The following describes two proteins that form a bound complex.

Sequence of protein 2:
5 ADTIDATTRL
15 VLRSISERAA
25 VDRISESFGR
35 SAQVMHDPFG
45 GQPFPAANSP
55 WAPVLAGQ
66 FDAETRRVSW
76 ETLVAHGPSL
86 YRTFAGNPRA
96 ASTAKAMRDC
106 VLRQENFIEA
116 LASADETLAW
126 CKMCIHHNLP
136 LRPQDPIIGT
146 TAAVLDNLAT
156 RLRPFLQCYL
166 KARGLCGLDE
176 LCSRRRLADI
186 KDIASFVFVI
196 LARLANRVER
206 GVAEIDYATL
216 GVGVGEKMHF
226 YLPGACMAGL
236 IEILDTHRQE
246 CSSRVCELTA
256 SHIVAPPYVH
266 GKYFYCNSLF

Interface contacts:
Residue R72 in protein 1 contacts residue N272 in protein 2 (closest heavy-atom distance 3.1 Å).
Residue Y270 in protein 1 contacts residue R71 in protein 2 (closest heavy-atom distance 3.2 Å).
Residue K267 in protein 1 is in contact with residue S118 in protein 2 (closest heavy-atom distance 3.0 Å).
Residue F269 in protein 1 is in contact with residue E121 in protein 2 (closest heavy-atom distance 3.0 Å).
Residue E121 in protein 1 is in contact with residue K267 in protein 2 (closest heavy-atom distance 2.7 Å).
Residue D240 in protein 1 is in contact with residue R34 in protein 2 (closest heavy-atom distance 2.9 Å).
Residue L182 in protein 1 is in contact with residue D6 in protein 2 (closest heavy-atom distance 2.8 Å).
Residue T155 in protein 1 contacts residue R108 in protein 2 (closest heavy-atom distance 2.8 Å).
Residue H265 in protein 1 contacts residue V58 in protein 2 (closest heavy-atom distance 3.2 Å).
Residue R22 in protein 1 is in contact with residue E237 in protein 2 (closest heavy-atom distance 2.7 Å).
Residue F275 in protein 1 contacts residue R72 in protein 2 (closest heavy-atom distance 3.0 Å).
Residue F32 in protein 1 interacts with residue V259 in protein 2 (closest heavy-atom distance 3.2 Å).
Residue V58 in protein 1 interacts with residue H265 in protein 2 (closest heavy-atom distance 3.2 Å).
Residue Q62 in protein 1 interacts with residue Y263 in protein 2 (closest heavy-atom distance 3.2 Å).
Residue K267 in protein 1 is in contact with residue E121 in protein 2 (closest heavy-atom distance 2.7 Å).
Residue R72 in protein 1 contacts residue Y270 in protein 2 (closest heavy-atom distance 3.3 Å).
Residue G266 in protein 1 interacts with residue R103 in protein 2 (closest heavy-atom distance 2.8 Å).
Residue R243 in protein 1 interacts with residue S35 in protein 2 (closest heavy-atom distance 3.1 Å).
Residue R17 in protein 1 is in contact with residue H224 in protein 2 (closest heavy-atom distance 3.2 Å).
Residue D151 in protein 1 interacts with residue R158 in protein 2 (closest heavy-atom distance 3.3 Å).
Residue S273 in protein 1 contacts residue P228 in protein 2 (closest heavy-atom distance 2.9 Å).
Residue E121 in protein 1 is in contact with residue F269 in protein 2 (closest heavy-atom distance 3.0 Å).
Residue R108 in protein 1 interacts with residue T155 in protein 2 (closest heavy-atom distance 2.8 Å).
Residue R71 in protein 1 contacts residue Y270 in protein 2 (closest heavy-atom distance 3.2 Å).
Residue R156 in protein 1 is in contact with residue Q109 in protein 2 (closest heavy-atom distance 3.3 Å).
Residue D6 in protein 1 contacts residue A183 in protein 2 (closest heavy-atom distance 2.9 Å).
Residue P159 in protein 1 is in contact with residue D104 in protein 2 (closest heavy-atom distance 3.2 Å).
Residue F66 in protein 1 is in contact with residue K267 in protein 2 (closest heavy-atom distance 3.3 Å).
Residue V264 in protein 1 is in contact with residue Q62 in protein 2 (closest heavy-atom distance 3.1 Å).
Residue D9 in protein 1 is in contact with residue K186 in protein 2 (closest heavy-atom distance 2.7 Å).
Residue S35 in protein 1 interacts with residue R243 in protein 2 (closest heavy-atom distance 3.2 Å).
Residue Y270 in protein 1 contacts residue V73 in protein 2 (closest heavy-atom distance 2.9 Å).
Residue E237 in protein 1 interacts with residue R22 in protein 2 (closest heavy-atom distance 2.7 Å).
Residue K186 in protein 1 interacts with residue D9 in protein 2 (closest heavy-atom distance 2.7 Å).
Residue D104 in protein 1 contacts residue P159 in protein 2 (closest heavy-atom distance 3.3 Å).
Residue S118 in protein 1 contacts residue K267 in protein 2 (closest heavy-atom distance 2.9 Å).
Residue H224 in protein 1 interacts with residue R17 in protein 2 (closest heavy-atom distance 2.9 Å).
Residue E121 in protein 1 contacts residue Y268 in protein 2 (closest heavy-atom distance 3.0 Å).
Residue R72 in protein 1 is in contact with residue F275 in protein 2 (closest heavy-atom distance 2.9 Å).
Residue Y268 in protein 1 contacts residue A99 in protein 2 (closest heavy-atom distance 3.3 Å).
Residue Y268 in protein 1 contacts residue E121 in protein 2 (closest heavy-atom distance 3.0 Å).
Residue S256 in protein 1 contacts residue V38 in protein 2 (closest heavy-atom distance 3.3 Å).
Residue Y270 in protein 1 contacts residue R72 in protein 2 (closest heavy-atom distance 3.3 Å).
Residue R34 in protein 1 interacts with residue D240 in protein 2 (closest heavy-atom distance 2.9 Å).
Residue P228 in protein 1 contacts residue S273 in protein 2 (closest heavy-atom distance 2.9 Å).
Residue A60 in protein 1 is in contact with residue H265 in protein 2 (closest heavy-atom distance 3.0 Å).
Residue T12 in protein 1 is in contact with residue I185 in protein 2 (closest heavy-atom distance 3.3 Å).
Residue L253 in protein 1 is in contact with residue M39 in protein 2 (closest heavy-atom distance 3.2 Å).
Residue P42 in protein 1 interacts with residue R249 in protein 2 (closest heavy-atom distance 3.0 Å).
Residue V73 in protein 1 contacts residue Y270 in protein 2 (closest heavy-atom distance 2.9 Å).
Residue D6 in protein 1 contacts residue L182 in protein 2 (closest heavy-atom distance 2.9 Å).
Residue R249 in protein 1 is in contact with residue T98 in protein 2 (closest heavy-atom distance 3.2 Å).
Residue A183 in protein 1 contacts residue D6 in protein 2 (closest heavy-atom distance 2.9 Å).
Residue T155 in protein 1 interacts with residue T155 in protein 2 (closest heavy-atom distance 2.6 Å).
Residue N272 in protein 1 is in contact with residue R72 in protein 2 (closest heavy-atom distance 3.0 Å).
Residue Q109 in protein 1 contacts residue R156 in protein 2 (closest heavy-atom distance 3.1 Å).
Residue K267 in protein 1 is in contact with residue F66 in protein 2 (closest heavy-atom distance 3.3 Å).
Residue R103 in protein 1 interacts with residue G266 in protein 2 (closest heavy-atom distance 2.8 Å).
Residue H265 in protein 1 contacts residue A60 in protein 2 (closest heavy-atom distance 3.1 Å).
Residue Q62 in protein 1 contacts residue V264 in protein 2 (closest heavy-atom distance 2.8 Å).

Sequence of protein 1:
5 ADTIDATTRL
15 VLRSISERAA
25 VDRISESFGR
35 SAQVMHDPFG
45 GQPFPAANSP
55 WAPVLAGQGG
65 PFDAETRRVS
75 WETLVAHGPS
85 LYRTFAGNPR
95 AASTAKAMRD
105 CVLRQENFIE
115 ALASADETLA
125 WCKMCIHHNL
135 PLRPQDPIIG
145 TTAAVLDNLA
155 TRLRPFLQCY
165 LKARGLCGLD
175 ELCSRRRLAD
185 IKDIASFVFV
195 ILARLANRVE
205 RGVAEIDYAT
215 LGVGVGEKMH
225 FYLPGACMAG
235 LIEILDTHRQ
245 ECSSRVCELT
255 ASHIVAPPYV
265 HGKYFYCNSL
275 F